Sequence of chain B:
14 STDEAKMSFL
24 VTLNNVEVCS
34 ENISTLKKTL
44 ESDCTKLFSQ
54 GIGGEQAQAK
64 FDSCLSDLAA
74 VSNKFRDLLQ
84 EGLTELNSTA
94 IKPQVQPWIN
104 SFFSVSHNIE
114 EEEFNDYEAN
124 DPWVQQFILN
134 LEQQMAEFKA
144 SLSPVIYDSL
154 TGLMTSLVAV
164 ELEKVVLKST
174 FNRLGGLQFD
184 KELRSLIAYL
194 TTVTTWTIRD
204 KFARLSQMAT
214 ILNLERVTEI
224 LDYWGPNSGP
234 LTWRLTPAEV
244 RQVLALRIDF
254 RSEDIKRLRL

Sequence of chain A:
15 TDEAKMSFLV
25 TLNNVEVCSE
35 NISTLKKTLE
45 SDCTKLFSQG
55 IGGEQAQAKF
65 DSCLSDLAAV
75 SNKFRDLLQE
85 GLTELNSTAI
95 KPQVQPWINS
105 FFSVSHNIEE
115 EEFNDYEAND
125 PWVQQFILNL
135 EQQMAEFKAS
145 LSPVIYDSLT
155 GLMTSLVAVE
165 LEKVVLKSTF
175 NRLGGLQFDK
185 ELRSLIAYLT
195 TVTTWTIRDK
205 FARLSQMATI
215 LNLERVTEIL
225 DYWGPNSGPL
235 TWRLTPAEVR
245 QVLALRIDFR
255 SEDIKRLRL

Residue-level contacts at the interface:
Residue F22 in chain B contacts residue L50 in chain A (closest heavy-atom distance 3.3 Å).
Residue A60 in chain B interacts with residue E84 in chain A (closest heavy-atom distance 3.7 Å).
Residue T42 in chain B interacts with residue N28 in chain A (closest heavy-atom distance 3.4 Å).
Residue E88 in chain B interacts with residue G56 in chain A (closest heavy-atom distance 3.3 Å).
Residue E17 in chain B is in contact with residue Q53 in chain A (closest heavy-atom distance 2.8 Å).
Residue V29 in chain B is in contact with residue F64 in chain A (closest heavy-atom distance 3.8 Å).
Residue I55 in chain B interacts with residue A18 in chain A (closest heavy-atom distance 3.5 Å).
Residue V29 in chain B interacts with residue D46 in chain A (closest heavy-atom distance 3.7 Å).
Residue T25 in chain B contacts residue D46 in chain A (closest heavy-atom distance 3.3 Å).
Residue G56 in chain B interacts with residue E88 in chain A (closest heavy-atom distance 3.4 Å).
Residue L43 in chain B contacts residue F78 in chain A (closest heavy-atom distance 3.6 Å).
Residue A60 in chain B is in contact with residue L81 in chain A (closest heavy-atom distance 3.6 Å).
Residue C67 in chain B is in contact with residue K77 in chain A (closest heavy-atom distance 3.8 Å).
Residue I55 in chain B interacts with residue F22 in chain A (closest heavy-atom distance 3.5 Å).
Residue E84 in chain B interacts with residue A60 in chain A (closest heavy-atom distance 3.8 Å).
Residue K49 in chain B is in contact with residue T25 in chain A (closest heavy-atom distance 3.2 Å).
Residue K77 in chain B is in contact with residue S66 in chain A (closest heavy-atom distance 2.6 Å).
Residue E88 in chain B interacts with residue Q59 in chain A (closest heavy-atom distance 3.6 Å).
Residue S66 in chain B contacts residue K77 in chain A (closest heavy-atom distance 2.7 Å).
Residue E88 in chain B contacts residue A60 in chain A (closest heavy-atom distance 3.3 Å).
Residue L81 in chain B is in contact with residue A60 in chain A (closest heavy-atom distance 3.7 Å).
Residue Q53 in chain B contacts residue S21 in chain A (closest heavy-atom distance 3.2 Å).
Residue F22 in chain B interacts with residue I55 in chain A (closest heavy-atom distance 3.5 Å).
Residue T25 in chain B interacts with residue K49 in chain A (closest heavy-atom distance 3.4 Å).
Residue A18 in chain B contacts residue I55 in chain A (closest heavy-atom distance 3.6 Å).
Residue D46 in chain B is in contact with residue N28 in chain A (closest heavy-atom distance 2.5 Å).
Residue A18 in chain B interacts with residue Q53 in chain A (closest heavy-atom distance 3.6 Å).
Residue T42 in chain B contacts residue C32 in chain A (closest heavy-atom distance 3.8 Å).
Residue K77 in chain B is in contact with residue C67 in chain A (closest heavy-atom distance 3.7 Å).
Residue L50 in chain B interacts with residue F22 in chain A (closest heavy-atom distance 3.3 Å).
Residue K63 in chain B interacts with residue D80 in chain A (closest heavy-atom distance 2.7 Å).
Residue L43 in chain B interacts with residue C32 in chain A (closest heavy-atom distance 3.7 Å).
Residue S21 in chain B is in contact with residue K49 in chain A (closest heavy-atom distance 3.3 Å).
Residue E84 in chain B contacts residue Q59 in chain A (closest heavy-atom distance 3.5 Å).
Residue E88 in chain B interacts with residue G57 in chain A (closest heavy-atom distance 2.7 Å).
Residue F78 in chain B interacts with residue C67 in chain A (closest heavy-atom distance 3.6 Å).
Residue D70 in chain B interacts with residue K77 in chain A (closest heavy-atom distance 2.9 Å).
Residue Q53 in chain B interacts with residue A18 in chain A (closest heavy-atom distance 3.5 Å).
Residue N28 in chain B interacts with residue T42 in chain A (closest heavy-atom distance 3.4 Å).
Residue V74 in chain B contacts residue D70 in chain A (closest heavy-atom distance 3.7 Å).
Residue K77 in chain B contacts residue D70 in chain A (closest heavy-atom distance 2.7 Å).
Residue E84 in chain B interacts with residue K63 in chain A (closest heavy-atom distance 2.9 Å).
Residue Q59 in chain B contacts residue E84 in chain A (closest heavy-atom distance 3.4 Å).
Residue S21 in chain B contacts residue Q53 in chain A (closest heavy-atom distance 3.4 Å).
Residue D46 in chain B interacts with residue V29 in chain A (closest heavy-atom distance 3.8 Å).
Residue C67 in chain B interacts with residue F78 in chain A (closest heavy-atom distance 3.7 Å).
Residue D80 in chain B contacts residue K63 in chain A (closest heavy-atom distance 2.7 Å).
Residue L39 in chain B contacts residue L39 in chain A (closest heavy-atom distance 3.6 Å).
Residue F78 in chain B interacts with residue L43 in chain A (closest heavy-atom distance 3.7 Å).
Residue D46 in chain B is in contact with residue T25 in chain A (closest heavy-atom distance 3.4 Å).
Residue N28 in chain B is in contact with residue D46 in chain A (closest heavy-atom distance 2.5 Å).
Residue C32 in chain B contacts residue L43 in chain A (closest heavy-atom distance 3.7 Å).
Residue L81 in chain B contacts residue F64 in chain A (closest heavy-atom distance 3.8 Å).
Residue K63 in chain B contacts residue E84 in chain A (closest heavy-atom distance 2.9 Å).
Residue F64 in chain B interacts with residue L81 in chain A (closest heavy-atom distance 3.7 Å).
Residue K49 in chain B contacts residue S21 in chain A (closest heavy-atom distance 3.7 Å).
Residue L50 in chain B interacts with residue L26 in chain A (closest heavy-atom distance 3.8 Å).
Residue A60 in chain B contacts residue E88 in chain A (closest heavy-atom distance 3.1 Å).
Residue G57 in chain B contacts residue E88 in chain A (closest heavy-atom distance 2.8 Å).
Residue C32 in chain B interacts with residue T42 in chain A (closest heavy-atom distance 3.8 Å).

The following describes two proteins that form a bound complex.